Sequence of protein 2:
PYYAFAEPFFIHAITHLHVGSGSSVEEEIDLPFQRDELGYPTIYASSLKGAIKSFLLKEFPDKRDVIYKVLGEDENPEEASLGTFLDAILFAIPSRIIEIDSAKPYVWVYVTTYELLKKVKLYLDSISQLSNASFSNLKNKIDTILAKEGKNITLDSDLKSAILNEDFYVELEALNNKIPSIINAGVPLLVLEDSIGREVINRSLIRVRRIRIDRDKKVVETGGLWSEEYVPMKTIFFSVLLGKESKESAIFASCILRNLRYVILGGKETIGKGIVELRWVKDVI

Sequence of protein 1:
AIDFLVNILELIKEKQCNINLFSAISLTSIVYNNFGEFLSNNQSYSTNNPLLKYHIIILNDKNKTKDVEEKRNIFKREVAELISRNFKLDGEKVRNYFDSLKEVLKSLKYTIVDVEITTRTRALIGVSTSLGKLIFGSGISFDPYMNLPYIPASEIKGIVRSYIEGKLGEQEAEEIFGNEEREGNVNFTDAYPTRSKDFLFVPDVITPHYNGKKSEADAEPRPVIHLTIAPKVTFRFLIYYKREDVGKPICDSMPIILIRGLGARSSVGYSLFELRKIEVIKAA

Interface contacts:
Residue I99 in protein 2 is in contact with residue L28 in protein 1 (closest heavy-atom distance 3.6 Å).
Residue I265 in protein 2 contacts residue Y111 in protein 1 (closest heavy-atom distance 3.6 Å).
Residue I101 in protein 2 interacts with residue L12 in protein 1 (closest heavy-atom distance 3.5 Å).
Residue E167 in protein 2 interacts with residue S24 in protein 1 (closest heavy-atom distance 3.4 Å).
Residue T271 in protein 2 contacts residue N188 in protein 1 (closest heavy-atom distance 3.2 Å).
Residue E167 in protein 2 is in contact with residue F23 in protein 1 (closest heavy-atom distance 3.2 Å).
Residue T271 in protein 2 is in contact with residue F189 in protein 1 (closest heavy-atom distance 3.1 Å).
Residue W109 in protein 2 interacts with residue Y146 in protein 1 (closest heavy-atom distance 3.2 Å).
Residue R97 in protein 2 interacts with residue N21 in protein 1 (closest heavy-atom distance 3.4 Å).
Residue Y107 in protein 2 contacts residue N19 in protein 1 (closest heavy-atom distance 3.7 Å).
Residue E100 in protein 2 is in contact with residue F5 in protein 1 (closest heavy-atom distance 3.8 Å).
Residue I276 in protein 2 contacts residue L106 in protein 1 (closest heavy-atom distance 3.8 Å).
Residue R211 in protein 2 is in contact with residue S155 in protein 1 (closest heavy-atom distance 3.5 Å).
Residue E270 in protein 2 is in contact with residue N188 in protein 1 (closest heavy-atom distance 3.4 Å).
Residue I164 in protein 2 contacts residue F5 in protein 1 (closest heavy-atom distance 3.4 Å).
Residue H17 in protein 2 interacts with residue D144 in protein 1 (closest heavy-atom distance 3.9 Å).
Residue E167 in protein 2 contacts residue S27 in protein 1 (closest heavy-atom distance 3.8 Å).
Residue T271 in protein 2 interacts with residue K158 in protein 1 (closest heavy-atom distance 2.9 Å).
Residue V209 in protein 2 is in contact with residue Y151 in protein 1 (closest heavy-atom distance 4.1 Å).
Residue I99 in protein 2 contacts residue S24 in protein 1 (closest heavy-atom distance 3.8 Å).
Residue V108 in protein 2 interacts with residue N148 in protein 1 (closest heavy-atom distance 3.4 Å).
Residue I98 in protein 2 is in contact with residue S24 in protein 1 (closest heavy-atom distance 4.1 Å).
Residue E270 in protein 2 is in contact with residue Y111 in protein 1 (closest heavy-atom distance 3.8 Å).
Residue S205 in protein 2 contacts residue Y146 in protein 1 (closest heavy-atom distance 2.7 Å).
Residue P95 in protein 2 interacts with residue Y146 in protein 1 (closest heavy-atom distance 3.3 Å).
Residue V108 in protein 2 contacts residue I20 in protein 1 (closest heavy-atom distance 3.4 Å).
Residue R210 in protein 2 interacts with residue S129 in protein 1 (closest heavy-atom distance 3.1 Å).
Residue T16 in protein 2 is in contact with residue Y98 in protein 1 (closest heavy-atom distance 3.7 Å).
Residue F56 in protein 2 interacts with residue L109 in protein 1 (closest heavy-atom distance 3.5 Å).
Residue I101 in protein 2 contacts residue F5 in protein 1 (closest heavy-atom distance 3.5 Å).
Residue E167 in protein 2 contacts residue L28 in protein 1 (closest heavy-atom distance 3.6 Å).
Residue R216 in protein 2 interacts with residue E166 in protein 1 (closest heavy-atom distance 3.1 Å).
Residue G273 in protein 2 interacts with residue F189 in protein 1 (closest heavy-atom distance 2.8 Å).
Residue I276 in protein 2 is in contact with residue Y241 in protein 1 (closest heavy-atom distance 3.6 Å).
Residue R97 in protein 2 is in contact with residue P145 in protein 1 (closest heavy-atom distance 3.9 Å).
Residue I99 in protein 2 contacts residue F5 in protein 1 (closest heavy-atom distance 3.5 Å).
Residue V108 in protein 2 interacts with residue N21 in protein 1 (closest heavy-atom distance 2.9 Å).
Residue I272 in protein 2 is in contact with residue S155 in protein 1 (closest heavy-atom distance 3.8 Å).
Residue I272 in protein 2 interacts with residue A154 in protein 1 (closest heavy-atom distance 3.3 Å).
Residue I272 in protein 2 interacts with residue F189 in protein 1 (closest heavy-atom distance 3.0 Å).
Residue M234 in protein 2 is in contact with residue Y193 in protein 1 (closest heavy-atom distance 3.4 Å).
Residue I207 in protein 2 interacts with residue Y146 in protein 1 (closest heavy-atom distance 3.7 Å).
Residue Y263 in protein 2 interacts with residue L109 in protein 1 (closest heavy-atom distance 3.6 Å).
Residue I276 in protein 2 interacts with residue V105 in protein 1 (closest heavy-atom distance 4.0 Å).
Residue I276 in protein 2 is in contact with residue L102 in protein 1 (closest heavy-atom distance 4.1 Å).
Residue R97 in protein 2 is in contact with residue Y146 in protein 1 (closest heavy-atom distance 3.5 Å).
Residue P233 in protein 2 is in contact with residue Y146 in protein 1 (closest heavy-atom distance 3.5 Å).
Residue K274 in protein 2 interacts with residue D191 in protein 1 (closest heavy-atom distance 3.8 Å).
Residue Y263 in protein 2 interacts with residue S108 in protein 1 (closest heavy-atom distance 3.9 Å).
Residue Y263 in protein 2 contacts residue V105 in protein 1 (closest heavy-atom distance 3.6 Å).
Residue T271 in protein 2 interacts with residue V187 in protein 1 (closest heavy-atom distance 3.5 Å).
Residue P106 in protein 2 contacts residue N19 in protein 1 (closest heavy-atom distance 3.6 Å).
Residue R216 in protein 2 is in contact with residue S163 in protein 1 (closest heavy-atom distance 3.6 Å).
Residue M234 in protein 2 interacts with residue Y98 in protein 1 (closest heavy-atom distance 3.4 Å).
Residue V108 in protein 2 interacts with residue N19 in protein 1 (closest heavy-atom distance 3.2 Å).
Residue I99 in protein 2 interacts with residue L12 in protein 1 (closest heavy-atom distance 3.9 Å).
Residue I98 in protein 2 interacts with residue N21 in protein 1 (closest heavy-atom distance 3.5 Å).
Residue G273 in protein 2 contacts residue Y241 in protein 1 (closest heavy-atom distance 3.5 Å).
Residue S96 in protein 2 contacts residue Y146 in protein 1 (closest heavy-atom distance 3.9 Å).
Residue I99 in protein 2 interacts with residue I9 in protein 1 (closest heavy-atom distance 3.6 Å).

The following describes two proteins that form a bound complex.